Sequence of chain B:
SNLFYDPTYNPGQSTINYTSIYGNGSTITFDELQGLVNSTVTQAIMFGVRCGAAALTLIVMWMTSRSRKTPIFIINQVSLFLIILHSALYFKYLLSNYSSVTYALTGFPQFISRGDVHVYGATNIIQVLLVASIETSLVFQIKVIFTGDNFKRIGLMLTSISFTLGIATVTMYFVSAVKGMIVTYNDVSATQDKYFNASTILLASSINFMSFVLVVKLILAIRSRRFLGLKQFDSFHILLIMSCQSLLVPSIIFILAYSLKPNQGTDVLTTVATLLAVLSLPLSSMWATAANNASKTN

Sequence of chain A:
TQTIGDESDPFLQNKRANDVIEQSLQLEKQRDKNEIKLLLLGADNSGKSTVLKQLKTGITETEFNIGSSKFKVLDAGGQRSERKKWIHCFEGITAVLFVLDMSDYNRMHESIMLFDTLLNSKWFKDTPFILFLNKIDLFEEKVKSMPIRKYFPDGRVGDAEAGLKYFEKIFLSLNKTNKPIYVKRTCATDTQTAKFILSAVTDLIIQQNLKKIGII

The following describes two proteins that form a bound complex.

Interface contacts:
Residue S292 in chain B is in contact with residue I232 in chain A (closest heavy-atom distance 4.4 Å).
Residue I80 in chain B contacts residue I230 in chain A (closest heavy-atom distance 3.5 Å).
Residue K225 in chain B contacts residue I223 in chain A (closest heavy-atom distance 3.9 Å).
Residue F159 in chain B is in contact with residue I81 in chain A (closest heavy-atom distance 3.2 Å).
Residue V152 in chain B contacts residue N226 in chain A (closest heavy-atom distance 3.4 Å).
Residue G156 in chain B is in contact with residue T219 in chain A (closest heavy-atom distance 3.3 Å).
Residue N158 in chain B contacts residue S83 in chain A (closest heavy-atom distance 3.3 Å).
Residue S293 in chain B interacts with residue I232 in chain A (closest heavy-atom distance 3.8 Å).
Residue N158 in chain B interacts with residue G82 in chain A (closest heavy-atom distance 3.4 Å).
Residue T155 in chain B is in contact with residue I222 in chain A (closest heavy-atom distance 4.5 Å).
Residue F159 in chain B contacts residue G82 in chain A (closest heavy-atom distance 3.6 Å).
Residue I153 in chain B is in contact with residue I223 in chain A (closest heavy-atom distance 4.3 Å).
Residue F235 in chain B is in contact with residue K212 in chain A (closest heavy-atom distance 3.8 Å).
Residue N158 in chain B interacts with residue S84 in chain A (closest heavy-atom distance 3.4 Å).
Residue F235 in chain B interacts with residue Q209 in chain A (closest heavy-atom distance 3.3 Å).
Residue P79 in chain B is in contact with residue I230 in chain A (closest heavy-atom distance 3.6 Å).
Residue L238 in chain B interacts with residue D220 in chain A (closest heavy-atom distance 4.5 Å).
Residue N158 in chain B interacts with residue L215 in chain A (closest heavy-atom distance 4.0 Å).
Residue F235 in chain B contacts residue F213 in chain A (closest heavy-atom distance 4.0 Å).
Residue L247 in chain B contacts residue I232 in chain A (closest heavy-atom distance 3.8 Å).
Residue L247 in chain B contacts residue I233 in chain A (closest heavy-atom distance 4.3 Å).
Residue T155 in chain B interacts with residue I223 in chain A (closest heavy-atom distance 3.6 Å).
Residue I80 in chain B interacts with residue I232 in chain A (closest heavy-atom distance 3.9 Å).
Residue F148 in chain B is in contact with residue I230 in chain A (closest heavy-atom distance 3.6 Å).
Residue K160 in chain B is in contact with residue S84 in chain A (closest heavy-atom distance 3.2 Å).
Residue T155 in chain B is in contact with residue N226 in chain A (closest heavy-atom distance 3.1 Å).
Residue T297 in chain B is in contact with residue I233 in chain A (closest heavy-atom distance 4.2 Å).
Residue R233 in chain B interacts with residue D220 in chain A (closest heavy-atom distance 2.8 Å).
Residue G156 in chain B is in contact with residue I222 in chain A (closest heavy-atom distance 3.7 Å).
Residue L236 in chain B interacts with residue Y199 in chain A (closest heavy-atom distance 3.6 Å).
Residue K160 in chain B contacts residue S83 in chain A (closest heavy-atom distance 3.5 Å).
Residue D157 in chain B contacts residue T219 in chain A (closest heavy-atom distance 4.1 Å).
Residue L236 in chain B is in contact with residue A217 in chain A (closest heavy-atom distance 4.0 Å).
Residue L236 in chain B interacts with residue F213 in chain A (closest heavy-atom distance 3.6 Å).
Residue F244 in chain B interacts with residue D220 in chain A (closest heavy-atom distance 3.7 Å).
Residue I80 in chain B contacts residue G231 in chain A (closest heavy-atom distance 3.6 Å).
Residue S243 in chain B contacts residue I233 in chain A (closest heavy-atom distance 3.9 Å).
Residue L236 in chain B contacts residue V200 in chain A (closest heavy-atom distance 4.2 Å).
Residue R233 in chain B is in contact with residue Q224 in chain A (closest heavy-atom distance 2.3 Å).
Residue S293 in chain B contacts residue G231 in chain A (closest heavy-atom distance 4.0 Å).
Residue I153 in chain B interacts with residue L227 in chain A (closest heavy-atom distance 3.8 Å).
Residue N158 in chain B interacts with residue T219 in chain A (closest heavy-atom distance 4.1 Å).
Residue L289 in chain B is in contact with residue I232 in chain A (closest heavy-atom distance 3.8 Å).
Residue L236 in chain B contacts residue S216 in chain A (closest heavy-atom distance 3.7 Å).
Residue T78 in chain B is in contact with residue G231 in chain A (closest heavy-atom distance 4.4 Å).
Residue A296 in chain B interacts with residue I232 in chain A (closest heavy-atom distance 4.5 Å).
Residue P79 in chain B interacts with residue K229 in chain A (closest heavy-atom distance 4.3 Å).
Residue N158 in chain B is in contact with residue I81 in chain A (closest heavy-atom distance 3.8 Å).
Residue S232 in chain B contacts residue T219 in chain A (closest heavy-atom distance 4.5 Å).
Residue N158 in chain B is in contact with residue F86 in chain A (closest heavy-atom distance 3.4 Å).
Residue V152 in chain B contacts residue I230 in chain A (closest heavy-atom distance 3.7 Å).
Residue L238 in chain B contacts residue Y199 in chain A (closest heavy-atom distance 3.6 Å).
Residue T78 in chain B interacts with residue I230 in chain A (closest heavy-atom distance 3.4 Å).
Residue F244 in chain B interacts with residue I223 in chain A (closest heavy-atom distance 3.6 Å).
Residue A296 in chain B contacts residue I233 in chain A (closest heavy-atom distance 4.3 Å).
Residue F244 in chain B interacts with residue Q224 in chain A (closest heavy-atom distance 3.5 Å).
Residue Q149 in chain B interacts with residue I232 in chain A (closest heavy-atom distance 4.0 Å).
Residue K304 in chain B interacts with residue N195 in chain A (closest heavy-atom distance 4.0 Å).
Residue S232 in chain B is in contact with residue S216 in chain A (closest heavy-atom distance 3.4 Å).
Residue V152 in chain B interacts with residue L227 in chain A (closest heavy-atom distance 3.7 Å).